Interface contacts:
Residue V71 in the second protein is in contact with residue F88 in the first protein (closest heavy-atom distance 3.5 Å).
Residue L45 in the second protein interacts with residue Y111 in the first protein (closest heavy-atom distance 3.7 Å).
Residue A203 in the second protein contacts residue F88 in the first protein (closest heavy-atom distance 3.4 Å).
Residue T26 in the second protein interacts with residue T99 in the first protein (closest heavy-atom distance 3.5 Å).
Residue W70 in the second protein contacts residue F16 in the first protein (closest heavy-atom distance 3.7 Å).
Residue T26 in the second protein contacts residue V20 in the first protein (closest heavy-atom distance 3.6 Å).
Residue L30 in the second protein is in contact with residue L30 in the first protein (closest heavy-atom distance 4.0 Å).
Residue H37 in the second protein contacts residue Y111 in the first protein (closest heavy-atom distance 3.4 Å).
Residue V29 in the second protein is in contact with residue T99 in the first protein (closest heavy-atom distance 3.0 Å).
Residue F63 in the second protein is in contact with residue T99 in the first protein (closest heavy-atom distance 3.4 Å).
Residue W70 in the second protein interacts with residue I13 in the first protein (closest heavy-atom distance 4.0 Å).
Residue A203 in the second protein contacts residue D84 in the first protein (closest heavy-atom distance 4.0 Å).
Residue V46 in the second protein contacts residue V119 in the first protein (closest heavy-atom distance 3.9 Å).
Residue P35 in the second protein is in contact with residue Y111 in the first protein (closest heavy-atom distance 2.9 Å).
Residue A22 in the second protein contacts residue F16 in the first protein (closest heavy-atom distance 3.5 Å).
Residue E14 in the second protein interacts with residue R12 in the first protein (closest heavy-atom distance 4.0 Å).
Residue Y56 in the second protein is in contact with residue F103 in the first protein (closest heavy-atom distance 4.0 Å).
Residue A22 in the second protein contacts residue V20 in the first protein (closest heavy-atom distance 3.8 Å).
Residue V40 in the second protein interacts with residue Y111 in the first protein (closest heavy-atom distance 3.2 Å).
Residue F63 in the second protein interacts with residue G92 in the first protein (closest heavy-atom distance 3.9 Å).
Residue A198 in the second protein contacts residue Y89 in the first protein (closest heavy-atom distance 2.2 Å).
Residue H74 in the second protein contacts residue E9 in the first protein (closest heavy-atom distance 3.6 Å).
Residue F59 in the second protein is in contact with residue F100 in the first protein (closest heavy-atom distance 3.5 Å).
Residue N202 in the second protein interacts with residue H85 in the first protein (closest heavy-atom distance 3.1 Å).
Residue V29 in the second protein interacts with residue F100 in the first protein (closest heavy-atom distance 4.1 Å).
Residue F59 in the second protein interacts with residue M96 in the first protein (closest heavy-atom distance 3.8 Å).
Residue L67 in the second protein contacts residue F16 in the first protein (closest heavy-atom distance 3.7 Å).
Residue L67 in the second protein is in contact with residue G92 in the first protein (closest heavy-atom distance 3.8 Å).
Residue F63 in the second protein contacts residue M96 in the first protein (closest heavy-atom distance 3.3 Å).
Residue I32 in the second protein contacts residue F100 in the first protein (closest heavy-atom distance 3.4 Å).
Residue H37 in the second protein contacts residue H114 in the first protein (closest heavy-atom distance 3.0 Å).
Residue F63 in the second protein contacts residue L95 in the first protein (closest heavy-atom distance 3.7 Å).
Residue V29 in the second protein contacts residue P102 in the first protein (closest heavy-atom distance 4.0 Å).
Residue A22 in the second protein is in contact with residue I23 in the first protein (closest heavy-atom distance 3.5 Å).
Residue H37 in the second protein interacts with residue E110 in the first protein (closest heavy-atom distance 3.3 Å).
Residue F59 in the second protein is in contact with residue T99 in the first protein (closest heavy-atom distance 3.2 Å).
Residue L60 in the second protein is in contact with residue M96 in the first protein (closest heavy-atom distance 3.5 Å).
Residue A203 in the second protein interacts with residue H85 in the first protein (closest heavy-atom distance 3.5 Å).
Residue V34 in the second protein contacts residue F103 in the first protein (closest heavy-atom distance 3.6 Å).
Residue H74 in the second protein interacts with residue R12 in the first protein (closest heavy-atom distance 2.9 Å).
Residue I32 in the second protein is in contact with residue F103 in the first protein (closest heavy-atom distance 3.2 Å).
Residue F21 in the second protein contacts residue F16 in the first protein (closest heavy-atom distance 3.9 Å).
Residue G44 in the second protein interacts with residue Q116 in the first protein (closest heavy-atom distance 3.3 Å).
Residue Q36 in the second protein contacts residue Y111 in the first protein (closest heavy-atom distance 3.9 Å).
Residue T26 in the second protein interacts with residue I23 in the first protein (closest heavy-atom distance 3.2 Å).
Residue L45 in the second protein interacts with residue Q116 in the first protein (closest heavy-atom distance 2.9 Å).
Residue L49 in the second protein contacts residue V119 in the first protein (closest heavy-atom distance 3.6 Å).
Residue T26 in the second protein interacts with residue L27 in the first protein (closest heavy-atom distance 4.0 Å).
Residue D18 in the second protein interacts with residue F16 in the first protein (closest heavy-atom distance 3.8 Å).
Residue L27 in the second protein interacts with residue L27 in the first protein (closest heavy-atom distance 3.9 Å).
Residue V34 in the second protein is in contact with residue L107 in the first protein (closest heavy-atom distance 4.1 Å).
Residue W70 in the second protein contacts residue R12 in the first protein (closest heavy-atom distance 3.4 Å).
Residue L45 in the second protein is in contact with residue V119 in the first protein (closest heavy-atom distance 3.6 Å).
Residue L199 in the second protein contacts residue Y89 in the first protein (closest heavy-atom distance 4.0 Å).
Residue L45 in the second protein interacts with residue A120 in the first protein (closest heavy-atom distance 3.6 Å).
Residue W70 in the second protein is in contact with residue F88 in the first protein (closest heavy-atom distance 3.5 Å).
Residue I23 in the second protein interacts with residue I23 in the first protein (closest heavy-atom distance 3.2 Å).
Residue L45 in the second protein is in contact with residue L107 in the first protein (closest heavy-atom distance 4.0 Å).
Residue L52 in the second protein interacts with residue F103 in the first protein (closest heavy-atom distance 3.9 Å).
Residue I25 in the second protein interacts with residue F16 in the first protein (closest heavy-atom distance 3.4 Å).

Sequence of the first protein:
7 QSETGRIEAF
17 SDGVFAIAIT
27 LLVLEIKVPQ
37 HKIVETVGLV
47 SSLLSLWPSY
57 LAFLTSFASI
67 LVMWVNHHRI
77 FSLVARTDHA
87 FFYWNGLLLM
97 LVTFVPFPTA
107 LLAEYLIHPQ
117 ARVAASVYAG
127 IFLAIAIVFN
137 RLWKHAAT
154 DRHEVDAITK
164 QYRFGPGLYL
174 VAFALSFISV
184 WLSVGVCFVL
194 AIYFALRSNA

These two protein chains interact to form a complex.

Sequence of the second protein:
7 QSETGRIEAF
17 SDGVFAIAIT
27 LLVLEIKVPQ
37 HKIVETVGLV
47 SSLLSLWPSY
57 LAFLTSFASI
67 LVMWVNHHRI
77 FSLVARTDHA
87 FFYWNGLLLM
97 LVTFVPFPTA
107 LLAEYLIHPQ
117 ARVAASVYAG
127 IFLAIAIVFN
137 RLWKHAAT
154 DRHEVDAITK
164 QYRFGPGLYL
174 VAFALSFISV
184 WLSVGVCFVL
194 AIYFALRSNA